These two protein chains interact to form a complex.

Residue-level contacts at the interface:
Residue T216 in the second protein is in contact with residue H8 in the first protein (closest heavy-atom distance 3.3 Å).
Residue L343 in the second protein contacts residue S11 in the first protein (closest heavy-atom distance 4.5 Å).
Residue F175 in the second protein interacts with residue V16 in the first protein (closest heavy-atom distance 3.8 Å).
Residue A134 in the second protein interacts with residue E15 in the first protein (closest heavy-atom distance 4.6 Å).
Residue K130 in the second protein contacts residue S13 in the first protein (closest heavy-atom distance 2.5 Å).
Residue G176 in the second protein contacts residue L10 in the first protein (closest heavy-atom distance 4.1 Å).
Residue T216 in the second protein interacts with residue T18 in the first protein (closest heavy-atom distance 3.2 Å).
Residue I137 in the second protein interacts with residue L10 in the first protein (closest heavy-atom distance 3.6 Å).
Residue Y221 in the second protein is in contact with residue W20 in the first protein (closest heavy-atom distance 3.2 Å).
Residue F76 in the second protein is in contact with residue S13 in the first protein (closest heavy-atom distance 4.4 Å).
Residue F260 in the second protein contacts residue V16 in the first protein (closest heavy-atom distance 4.2 Å).
Residue T216 in the second protein is in contact with residue W20 in the first protein (closest heavy-atom distance 4.5 Å).
Residue T216 in the second protein interacts with residue K6 in the first protein (closest heavy-atom distance 4.1 Å).
Residue F75 in the second protein contacts residue E15 in the first protein (closest heavy-atom distance 3.9 Å).
Residue F76 in the second protein is in contact with residue E15 in the first protein (closest heavy-atom distance 3.4 Å).
Residue F260 in the second protein contacts residue H8 in the first protein (closest heavy-atom distance 3.6 Å).
Residue I37 in the second protein is in contact with residue V16 in the first protein (closest heavy-atom distance 4.2 Å).
Residue S257 in the second protein interacts with residue H8 in the first protein (closest heavy-atom distance 3.0 Å).
Residue V261 in the second protein contacts residue H8 in the first protein (closest heavy-atom distance 4.3 Å).
Residue V174 in the second protein interacts with residue E15 in the first protein (closest heavy-atom distance 3.8 Å).
Residue M131 in the second protein is in contact with residue S13 in the first protein (closest heavy-atom distance 4.2 Å).
Residue L212 in the second protein is in contact with residue H8 in the first protein (closest heavy-atom distance 3.4 Å).
Residue S257 in the second protein contacts residue C7 in the first protein (closest heavy-atom distance 4.2 Å).
Residue Q36 in the second protein contacts residue V16 in the first protein (closest heavy-atom distance 3.3 Å).
Residue H129 in the second protein interacts with residue S13 in the first protein (closest heavy-atom distance 3.6 Å).
Residue G133 in the second protein is in contact with residue L10 in the first protein (closest heavy-atom distance 3.3 Å).
Residue F175 in the second protein contacts residue L10 in the first protein (closest heavy-atom distance 3.5 Å).
Residue G133 in the second protein contacts residue S13 in the first protein (closest heavy-atom distance 3.7 Å).
Residue M136 in the second protein contacts residue L10 in the first protein (closest heavy-atom distance 3.7 Å).
Residue F175 in the second protein is in contact with residue E15 in the first protein (closest heavy-atom distance 3.2 Å).
Residue K130 in the second protein contacts residue E15 in the first protein (closest heavy-atom distance 4.3 Å).
Residue R132 in the second protein interacts with residue L10 in the first protein (closest heavy-atom distance 4.2 Å).
Residue T29 in the second protein contacts residue T18 in the first protein (closest heavy-atom distance 3.8 Å).
Residue Y221 in the second protein interacts with residue K4 in the first protein (closest heavy-atom distance 3.4 Å).
Residue S257 in the second protein interacts with residue K6 in the first protein (closest heavy-atom distance 4.0 Å).
Residue Q32 in the second protein interacts with residue T18 in the first protein (closest heavy-atom distance 3.6 Å).
Residue S215 in the second protein interacts with residue H8 in the first protein (closest heavy-atom distance 3.8 Å).
Residue G345 in the second protein is in contact with residue S11 in the first protein (closest heavy-atom distance 4.2 Å).
Residue V422 in the second protein contacts residue K6 in the first protein (closest heavy-atom distance 4.2 Å).
Residue K130 in the second protein interacts with residue C14 in the first protein (closest heavy-atom distance 4.2 Å).
Residue S253 in the second protein interacts with residue K6 in the first protein (closest heavy-atom distance 4.4 Å).
Residue G133 in the second protein interacts with residue E15 in the first protein (closest heavy-atom distance 4.2 Å).
Residue G24 in the second protein interacts with residue W20 in the first protein (closest heavy-atom distance 3.3 Å).
Residue L212 in the second protein interacts with residue T18 in the first protein (closest heavy-atom distance 3.9 Å).
Residue S215 in the second protein is in contact with residue K6 in the first protein (closest heavy-atom distance 4.0 Å).
Residue R132 in the second protein is in contact with residue S13 in the first protein (closest heavy-atom distance 4.0 Å).
Residue P28 in the second protein contacts residue C19 in the first protein (closest heavy-atom distance 4.6 Å).
Residue Q36 in the second protein is in contact with residue K17 in the first protein (closest heavy-atom distance 2.4 Å).
Residue M136 in the second protein interacts with residue S11 in the first protein (closest heavy-atom distance 4.4 Å).
Residue Q36 in the second protein interacts with residue T18 in the first protein (closest heavy-atom distance 4.5 Å).
Residue Q32 in the second protein is in contact with residue C19 in the first protein (closest heavy-atom distance 2.8 Å).
Residue C25 in the second protein contacts residue W20 in the first protein (closest heavy-atom distance 3.5 Å).
Residue R132 in the second protein interacts with residue S11 in the first protein (closest heavy-atom distance 3.8 Å).
Residue V261 in the second protein contacts residue G9 in the first protein (closest heavy-atom distance 3.5 Å).
Residue H344 in the second protein is in contact with residue S11 in the first protein (closest heavy-atom distance 2.5 Å).
Residue Q36 in the second protein contacts residue E15 in the first protein (closest heavy-atom distance 3.5 Å).
Residue V174 in the second protein is in contact with residue L10 in the first protein (closest heavy-atom distance 4.1 Å).
Residue G33 in the second protein interacts with residue V16 in the first protein (closest heavy-atom distance 4.3 Å).
Residue Q32 in the second protein is in contact with residue K17 in the first protein (closest heavy-atom distance 3.5 Å).
Residue V261 in the second protein interacts with residue L10 in the first protein (closest heavy-atom distance 3.6 Å).

Sequence of the second protein:
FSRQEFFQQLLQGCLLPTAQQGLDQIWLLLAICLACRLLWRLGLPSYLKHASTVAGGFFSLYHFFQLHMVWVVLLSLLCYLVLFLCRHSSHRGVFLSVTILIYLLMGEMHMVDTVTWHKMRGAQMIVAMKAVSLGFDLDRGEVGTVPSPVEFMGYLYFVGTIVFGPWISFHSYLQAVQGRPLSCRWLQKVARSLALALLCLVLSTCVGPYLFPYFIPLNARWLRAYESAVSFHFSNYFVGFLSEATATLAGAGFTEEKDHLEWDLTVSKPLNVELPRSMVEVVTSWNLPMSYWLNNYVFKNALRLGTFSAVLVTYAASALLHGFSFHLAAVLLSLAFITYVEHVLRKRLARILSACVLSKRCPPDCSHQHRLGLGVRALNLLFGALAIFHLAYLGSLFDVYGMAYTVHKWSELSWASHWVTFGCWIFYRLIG

Sequence of the first protein:
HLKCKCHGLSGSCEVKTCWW